Sequence of chain A:
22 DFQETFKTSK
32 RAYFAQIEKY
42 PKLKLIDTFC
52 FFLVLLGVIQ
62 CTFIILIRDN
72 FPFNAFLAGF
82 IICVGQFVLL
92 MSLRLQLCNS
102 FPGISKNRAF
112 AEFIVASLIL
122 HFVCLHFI

This data describes a binding interaction between two proteins.

Sequence of chain B:
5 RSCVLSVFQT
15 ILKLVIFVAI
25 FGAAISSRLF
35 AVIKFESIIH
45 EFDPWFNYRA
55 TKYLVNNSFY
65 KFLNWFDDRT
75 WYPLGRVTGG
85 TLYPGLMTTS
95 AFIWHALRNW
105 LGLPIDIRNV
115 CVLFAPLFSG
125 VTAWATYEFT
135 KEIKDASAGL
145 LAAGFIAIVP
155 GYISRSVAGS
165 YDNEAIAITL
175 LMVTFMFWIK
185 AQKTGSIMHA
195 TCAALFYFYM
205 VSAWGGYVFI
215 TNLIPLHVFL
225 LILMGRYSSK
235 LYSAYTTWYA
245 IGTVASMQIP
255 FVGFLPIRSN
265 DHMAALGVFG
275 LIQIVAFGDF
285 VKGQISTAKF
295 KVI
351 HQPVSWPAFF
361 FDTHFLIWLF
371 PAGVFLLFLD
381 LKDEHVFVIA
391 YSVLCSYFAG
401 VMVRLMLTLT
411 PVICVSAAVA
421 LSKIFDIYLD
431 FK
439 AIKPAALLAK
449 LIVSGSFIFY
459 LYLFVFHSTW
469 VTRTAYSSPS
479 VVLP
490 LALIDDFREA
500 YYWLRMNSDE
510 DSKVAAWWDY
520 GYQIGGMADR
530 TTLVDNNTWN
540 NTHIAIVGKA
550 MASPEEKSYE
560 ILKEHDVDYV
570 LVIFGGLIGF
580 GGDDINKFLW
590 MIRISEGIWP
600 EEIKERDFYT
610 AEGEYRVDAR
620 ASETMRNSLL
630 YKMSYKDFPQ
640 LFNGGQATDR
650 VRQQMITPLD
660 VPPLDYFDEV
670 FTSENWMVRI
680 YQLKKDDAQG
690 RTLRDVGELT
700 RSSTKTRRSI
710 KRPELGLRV

Interface contacts:
Residue Y236 in chain B is in contact with residue S93 in chain A (closest heavy-atom distance 4.3 Å).
Residue Q252 in chain B interacts with residue F128 in chain A (closest heavy-atom distance 3.2 Å).
Residue T241 in chain B contacts residue L90 in chain A (closest heavy-atom distance 3.7 Å).
Residue I289 in chain B interacts with residue E25 in chain A (closest heavy-atom distance 3.9 Å).
Residue I191 in chain B interacts with residue S93 in chain A (closest heavy-atom distance 3.6 Å).
Residue Q288 in chain B interacts with residue T29 in chain A (closest heavy-atom distance 3.5 Å).
Residue V248 in chain B interacts with residue C125 in chain A (closest heavy-atom distance 4.2 Å).
Residue Y236 in chain B is in contact with residue F88 in chain A (closest heavy-atom distance 4.7 Å).
Residue A292 in chain B is in contact with residue D22 in chain A (closest heavy-atom distance 3.3 Å).
Residue T188 in chain B is in contact with residue F102 in chain A (closest heavy-atom distance 4.6 Å).
Residue I191 in chain B interacts with residue Q97 in chain A (closest heavy-atom distance 4.0 Å).
Residue M251 in chain B contacts residue L78 in chain A (closest heavy-atom distance 4.2 Å).
Residue F273 in chain B contacts residue V89 in chain A (closest heavy-atom distance 4.6 Å).
Residue V296 in chain B contacts residue F23 in chain A (closest heavy-atom distance 4.4 Å).
Residue Q288 in chain B interacts with residue S30 in chain A (closest heavy-atom distance 4.3 Å).
Residue F258 in chain B is in contact with residue N75 in chain A (closest heavy-atom distance 4.1 Å).
Residue M251 in chain B interacts with residue F128 in chain A (closest heavy-atom distance 4.3 Å).
Residue V248 in chain B is in contact with residue I82 in chain A (closest heavy-atom distance 3.6 Å).
Residue Q252 in chain B contacts residue V124 in chain A (closest heavy-atom distance 3.7 Å).
Residue V285 in chain B contacts residue T26 in chain A (closest heavy-atom distance 4.1 Å).
Residue S237 in chain B contacts residue Q97 in chain A (closest heavy-atom distance 4.7 Å).
Residue F284 in chain B is in contact with residue Q37 in chain A (closest heavy-atom distance 4.8 Å).
Residue S233 in chain B contacts residue L96 in chain A (closest heavy-atom distance 3.7 Å).
Residue Y236 in chain B contacts residue M92 in chain A (closest heavy-atom distance 3.7 Å).
Residue Q288 in chain B contacts residue A33 in chain A (closest heavy-atom distance 4.0 Å).
Residue I245 in chain B is in contact with residue A117 in chain A (closest heavy-atom distance 4.2 Å).
Residue G189 in chain B interacts with residue F102 in chain A (closest heavy-atom distance 3.7 Å).
Residue I245 in chain B contacts residue L121 in chain A (closest heavy-atom distance 3.9 Å).
Residue M192 in chain B is in contact with residue E113 in chain A (closest heavy-atom distance 3.7 Å).
Residue F284 in chain B interacts with residue S30 in chain A (closest heavy-atom distance 4.9 Å).
Residue Y236 in chain B interacts with residue L96 in chain A (closest heavy-atom distance 4.8 Å).
Residue T195 in chain B is in contact with residue A117 in chain A (closest heavy-atom distance 3.3 Å).
Residue K295 in chain B interacts with residue D22 in chain A (closest heavy-atom distance 4.1 Å).
Residue I245 in chain B is in contact with residue I120 in chain A (closest heavy-atom distance 4.6 Å).
Residue V248 in chain B is in contact with residue V124 in chain A (closest heavy-atom distance 4.3 Å).
Residue S190 in chain B is in contact with residue I105 in chain A (closest heavy-atom distance 4.8 Å).
Residue I191 in chain B is in contact with residue E113 in chain A (closest heavy-atom distance 3.3 Å).
Residue Q277 in chain B interacts with residue V89 in chain A (closest heavy-atom distance 4.1 Å).
Residue I289 in chain B is in contact with residue T26 in chain A (closest heavy-atom distance 3.4 Å).
Residue T195 in chain B contacts residue I120 in chain A (closest heavy-atom distance 4.6 Å).
Residue Q252 in chain B is in contact with residue H127 in chain A (closest heavy-atom distance 2.7 Å).
Residue A244 in chain B is in contact with residue G86 in chain A (closest heavy-atom distance 4.5 Å).
Residue V248 in chain B interacts with residue F128 in chain A (closest heavy-atom distance 4.8 Å).
Residue F273 in chain B interacts with residue V85 in chain A (closest heavy-atom distance 4.7 Å).
Residue F258 in chain B is in contact with residue F128 in chain A (closest heavy-atom distance 4.2 Å).
Residue Y236 in chain B contacts residue V89 in chain A (closest heavy-atom distance 4.7 Å).
Residue K234 in chain B is in contact with residue F102 in chain A (closest heavy-atom distance 4.1 Å).
Residue S237 in chain B interacts with residue S93 in chain A (closest heavy-atom distance 2.9 Å).
Residue I191 in chain B interacts with residue L90 in chain A (closest heavy-atom distance 4.9 Å).
Residue A244 in chain B contacts residue L121 in chain A (closest heavy-atom distance 4.6 Å).
Residue F258 in chain B contacts residue F74 in chain A (closest heavy-atom distance 3.5 Å).
Residue S190 in chain B interacts with residue R109 in chain A (closest heavy-atom distance 4.2 Å).
Residue L199 in chain B is in contact with residue I120 in chain A (closest heavy-atom distance 4.8 Å).
Residue T188 in chain B interacts with residue I105 in chain A (closest heavy-atom distance 3.7 Å).
Residue I191 in chain B interacts with residue A117 in chain A (closest heavy-atom distance 3.8 Å).
Residue Q277 in chain B contacts residue F88 in chain A (closest heavy-atom distance 4.1 Å).
Residue S190 in chain B contacts residue E113 in chain A (closest heavy-atom distance 3.6 Å).
Residue T240 in chain B is in contact with residue V89 in chain A (closest heavy-atom distance 3.3 Å).
Residue S233 in chain B contacts residue F102 in chain A (closest heavy-atom distance 3.3 Å).
Residue K234 in chain B interacts with residue P103 in chain A (closest heavy-atom distance 4.3 Å).